Sequence of protein 1:
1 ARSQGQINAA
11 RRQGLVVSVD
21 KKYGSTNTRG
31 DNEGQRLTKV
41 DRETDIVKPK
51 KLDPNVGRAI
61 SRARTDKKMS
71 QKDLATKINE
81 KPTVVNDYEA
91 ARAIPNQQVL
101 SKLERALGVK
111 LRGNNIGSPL

Sequence of protein 2:
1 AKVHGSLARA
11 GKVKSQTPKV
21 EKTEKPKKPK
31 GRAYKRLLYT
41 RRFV

The following describes two proteins that form a bound complex.

Interface contacts:
Residue S25 in protein 1 interacts with residue R42 in protein 2 (closest heavy-atom distance 4.5 Å).
Residue V17 in protein 1 interacts with residue V44 in protein 2 (closest heavy-atom distance 4.4 Å).
Residue S18 in protein 1 contacts residue V44 in protein 2 (closest heavy-atom distance 3.0 Å).
Residue R11 in protein 1 contacts residue R36 in protein 2 (closest heavy-atom distance 3.0 Å).
Residue V19 in protein 1 is in contact with residue Y39 in protein 2 (closest heavy-atom distance 3.7 Å).
Residue S18 in protein 1 is in contact with residue F43 in protein 2 (closest heavy-atom distance 3.4 Å).
Residue R11 in protein 1 contacts residue T40 in protein 2 (closest heavy-atom distance 4.8 Å).
Residue Q4 in protein 1 interacts with residue Y39 in protein 2 (closest heavy-atom distance 4.9 Å).
Residue K22 in protein 1 contacts residue R41 in protein 2 (closest heavy-atom distance 3.6 Å).
Residue K21 in protein 1 is in contact with residue R42 in protein 2 (closest heavy-atom distance 3.8 Å).
Residue D20 in protein 1 interacts with residue R42 in protein 2 (closest heavy-atom distance 4.2 Å).
Residue K22 in protein 1 interacts with residue R42 in protein 2 (closest heavy-atom distance 3.6 Å).
Residue K21 in protein 1 is in contact with residue F43 in protein 2 (closest heavy-atom distance 4.2 Å).
Residue V19 in protein 1 interacts with residue V44 in protein 2 (closest heavy-atom distance 3.5 Å).
Residue D20 in protein 1 is in contact with residue V44 in protein 2 (closest heavy-atom distance 2.9 Å).
Residue K22 in protein 1 is in contact with residue V44 in protein 2 (closest heavy-atom distance 3.7 Å).
Residue K21 in protein 1 interacts with residue V44 in protein 2 (closest heavy-atom distance 4.9 Å).
Residue V19 in protein 1 is in contact with residue F43 in protein 2 (closest heavy-atom distance 4.7 Å).
Residue D20 in protein 1 interacts with residue F43 in protein 2 (closest heavy-atom distance 3.8 Å).
Residue S18 in protein 1 is in contact with residue Y39 in protein 2 (closest heavy-atom distance 4.7 Å).